Interface contacts:
Residue N14 in the first protein interacts with residue L271 in the second protein (closest heavy-atom distance 3.1 Å).
Residue V59 in the first protein contacts residue T285 in the second protein (closest heavy-atom distance 3.7 Å).
Residue V17 in the first protein is in contact with residue P274 in the second protein (closest heavy-atom distance 5.0 Å).
Residue W35 in the first protein interacts with residue L289 in the second protein (closest heavy-atom distance 3.3 Å).
Residue V24 in the first protein contacts residue A278 in the second protein (closest heavy-atom distance 4.3 Å).
Residue S11 in the first protein interacts with residue Y264 in the second protein (closest heavy-atom distance 3.1 Å).
Residue L21 in the first protein contacts residue P274 in the second protein (closest heavy-atom distance 3.5 Å).
Residue N14 in the first protein interacts with residue A265 in the second protein (closest heavy-atom distance 3.3 Å).
Residue I28 in the first protein interacts with residue F282 in the second protein (closest heavy-atom distance 3.5 Å).
Residue V17 in the first protein contacts residue I275 in the second protein (closest heavy-atom distance 4.2 Å).
Residue F31 in the first protein interacts with residue L286 in the second protein (closest heavy-atom distance 3.9 Å).
Residue L55 in the first protein interacts with residue C288 in the second protein (closest heavy-atom distance 4.2 Å).
Residue R8 in the first protein contacts residue T260 in the second protein (closest heavy-atom distance 4.6 Å).
Residue N14 in the first protein is in contact with residue Y264 in the second protein (closest heavy-atom distance 3.5 Å).
Residue F32 in the first protein contacts residue F282 in the second protein (closest heavy-atom distance 3.3 Å).
Residue L21 in the first protein is in contact with residue I275 in the second protein (closest heavy-atom distance 4.6 Å).
Residue F32 in the first protein is in contact with residue L286 in the second protein (closest heavy-atom distance 5.0 Å).
Residue F63 in the first protein interacts with residue V281 in the second protein (closest heavy-atom distance 3.9 Å).
Residue V24 in the first protein contacts residue F279 in the second protein (closest heavy-atom distance 4.2 Å).
Residue V24 in the first protein is in contact with residue I275 in the second protein (closest heavy-atom distance 4.1 Å).
Residue P15 in the first protein contacts residue Y264 in the second protein (closest heavy-atom distance 3.9 Å).
Residue F63 in the first protein contacts residue F282 in the second protein (closest heavy-atom distance 4.5 Å).
Residue F32 in the first protein is in contact with residue T285 in the second protein (closest heavy-atom distance 3.6 Å).
Residue L25 in the first protein contacts residue A278 in the second protein (closest heavy-atom distance 3.7 Å).
Residue V13 in the first protein is in contact with residue Y264 in the second protein (closest heavy-atom distance 4.8 Å).
Residue T10 in the first protein interacts with residue Y264 in the second protein (closest heavy-atom distance 3.1 Å).
Residue F31 in the first protein interacts with residue F282 in the second protein (closest heavy-atom distance 3.9 Å).
Residue V17 in the first protein contacts residue L271 in the second protein (closest heavy-atom distance 3.5 Å).
Residue K52 in the first protein interacts with residue L289 in the second protein (closest heavy-atom distance 5.0 Å).
Residue F63 in the first protein contacts residue A278 in the second protein (closest heavy-atom distance 4.9 Å).
Residue Y9 in the first protein contacts residue Y264 in the second protein (closest heavy-atom distance 4.9 Å).
Residue H20 in the first protein interacts with residue I275 in the second protein (closest heavy-atom distance 3.9 Å).
Residue I28 in the first protein is in contact with residue A278 in the second protein (closest heavy-atom distance 4.8 Å).

The following describes two proteins that form a bound complex.

Sequence of the second protein:
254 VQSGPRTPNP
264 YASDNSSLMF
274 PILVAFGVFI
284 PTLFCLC

Sequence of the first protein:
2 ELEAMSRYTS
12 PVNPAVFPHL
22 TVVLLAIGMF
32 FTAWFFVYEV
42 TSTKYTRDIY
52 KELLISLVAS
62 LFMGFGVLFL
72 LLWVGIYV